These two protein chains interact to form a complex.

Sequence of the first protein:
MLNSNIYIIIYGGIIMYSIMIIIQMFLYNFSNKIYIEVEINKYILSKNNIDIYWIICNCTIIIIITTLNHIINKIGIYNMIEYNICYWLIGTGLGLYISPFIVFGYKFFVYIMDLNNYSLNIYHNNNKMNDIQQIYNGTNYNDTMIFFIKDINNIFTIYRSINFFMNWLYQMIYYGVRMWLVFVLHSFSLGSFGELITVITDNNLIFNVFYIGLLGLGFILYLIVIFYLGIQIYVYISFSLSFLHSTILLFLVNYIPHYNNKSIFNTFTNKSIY

Residue-level contacts at the interface:
Residue K42 in the first protein contacts residue L17 in the second protein (closest heavy-atom distance 4.7 Å).
Residue L215 in the first protein interacts with residue V68 in the second protein (closest heavy-atom distance 4.2 Å).
Residue Y255 in the first protein interacts with residue P9 in the second protein (closest heavy-atom distance 4.0 Å).
Residue I220 in the first protein is in contact with residue M60 in the second protein (closest heavy-atom distance 3.7 Å).
Residue L215 in the first protein is in contact with residue L64 in the second protein (closest heavy-atom distance 4.0 Å).
Residue L214 in the first protein interacts with residue Y65 in the second protein (closest heavy-atom distance 4.7 Å).
Residue F219 in the first protein contacts residue F33 in the second protein (closest heavy-atom distance 3.8 Å).
Residue G216 in the first protein contacts residue F61 in the second protein (closest heavy-atom distance 3.4 Å).
Residue V38 in the first protein contacts residue L17 in the second protein (closest heavy-atom distance 3.5 Å).
Residue F210 in the first protein interacts with residue F86 in the second protein (closest heavy-atom distance 4.1 Å).
Residue L215 in the first protein contacts residue Y65 in the second protein (closest heavy-atom distance 3.5 Å).
Residue N208 in the first protein contacts residue M89 in the second protein (closest heavy-atom distance 3.4 Å).
Residue L214 in the first protein contacts residue W79 in the second protein (closest heavy-atom distance 3.7 Å).
Residue G216 in the first protein contacts residue L64 in the second protein (closest heavy-atom distance 4.4 Å).
Residue L215 in the first protein is in contact with residue W79 in the second protein (closest heavy-atom distance 4.1 Å).
Residue N203 in the first protein interacts with residue K92 in the second protein (closest heavy-atom distance 4.7 Å).
Residue L205 in the first protein interacts with residue N93 in the second protein (closest heavy-atom distance 3.4 Å).
Residue G216 in the first protein contacts residue V57 in the second protein (closest heavy-atom distance 5.0 Å).
Residue F210 in the first protein is in contact with residue M89 in the second protein (closest heavy-atom distance 4.1 Å).
Residue Y255 in the first protein contacts residue A8 in the second protein (closest heavy-atom distance 3.9 Å).
Residue L214 in the first protein is in contact with residue L82 in the second protein (closest heavy-atom distance 3.8 Å).
Residue I212 in the first protein contacts residue F61 in the second protein (closest heavy-atom distance 3.6 Å).
Residue L215 in the first protein contacts residue F61 in the second protein (closest heavy-atom distance 4.4 Å).
Residue D202 in the first protein interacts with residue K92 in the second protein (closest heavy-atom distance 3.9 Å).
Residue L214 in the first protein is in contact with residue F61 in the second protein (closest heavy-atom distance 4.9 Å).
Residue D202 in the first protein interacts with residue N93 in the second protein (closest heavy-atom distance 4.6 Å).
Residue Y255 in the first protein interacts with residue A7 in the second protein (closest heavy-atom distance 3.1 Å).
Residue I220 in the first protein interacts with residue V57 in the second protein (closest heavy-atom distance 4.1 Å).
Residue D202 in the first protein contacts residue R88 in the second protein (closest heavy-atom distance 4.4 Å).
Residue F210 in the first protein is in contact with residue V85 in the second protein (closest heavy-atom distance 4.3 Å).
Residue F210 in the first protein interacts with residue L82 in the second protein (closest heavy-atom distance 4.2 Å).
Residue F219 in the first protein is in contact with residue L64 in the second protein (closest heavy-atom distance 3.8 Å).
Residue I212 in the first protein is in contact with residue V57 in the second protein (closest heavy-atom distance 3.3 Å).
Residue G213 in the first protein is in contact with residue F61 in the second protein (closest heavy-atom distance 4.0 Å).

Sequence of the second protein:
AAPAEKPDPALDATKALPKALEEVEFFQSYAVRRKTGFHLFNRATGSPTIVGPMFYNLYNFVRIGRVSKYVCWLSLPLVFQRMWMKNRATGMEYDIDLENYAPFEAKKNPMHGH